Sequence of chain A:
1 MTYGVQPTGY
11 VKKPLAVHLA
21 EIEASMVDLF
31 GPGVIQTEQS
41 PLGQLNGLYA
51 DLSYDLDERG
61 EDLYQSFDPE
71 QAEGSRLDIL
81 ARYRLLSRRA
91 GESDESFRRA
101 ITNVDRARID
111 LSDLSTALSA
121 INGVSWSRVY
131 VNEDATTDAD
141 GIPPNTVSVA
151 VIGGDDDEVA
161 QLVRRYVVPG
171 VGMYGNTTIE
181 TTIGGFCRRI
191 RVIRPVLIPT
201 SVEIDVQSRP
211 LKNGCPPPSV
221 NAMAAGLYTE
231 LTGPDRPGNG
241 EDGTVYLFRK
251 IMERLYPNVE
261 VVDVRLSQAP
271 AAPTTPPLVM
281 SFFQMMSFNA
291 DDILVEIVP

Interface contacts:
Residue S75 in chain A interacts with residue T8 in chain B (closest heavy-atom distance 4.0 Å).
Residue G170 in chain A is in contact with residue E133 in chain B (closest heavy-atom distance 2.5 Å).
Residue R59 in chain A contacts residue Y10 in chain B (closest heavy-atom distance 3.4 Å).
Residue E73 in chain A interacts with residue P7 in chain B (closest heavy-atom distance 3.8 Å).
Residue R84 in chain A is in contact with residue D105 in chain B (closest heavy-atom distance 2.8 Å).
Residue G172 in chain A interacts with residue N145 in chain B (closest heavy-atom distance 3.8 Å).
Residue Y83 in chain A contacts residue Y83 in chain B (closest heavy-atom distance 3.7 Å).
Residue S66 in chain A interacts with residue Y64 in chain B (closest heavy-atom distance 3.6 Å).
Residue P169 in chain A interacts with residue E133 in chain B (closest heavy-atom distance 3.4 Å).
Residue S75 in chain A contacts residue P7 in chain B (closest heavy-atom distance 2.9 Å).
Residue R59 in chain A interacts with residue L56 in chain B (closest heavy-atom distance 3.6 Å).
Residue L52 in chain A interacts with residue Y49 in chain B (closest heavy-atom distance 3.3 Å).
Residue D62 in chain A contacts residue V5 in chain B (closest heavy-atom distance 4.0 Å).
Residue Y83 in chain A contacts residue R84 in chain B (closest heavy-atom distance 3.3 Å).
Residue L85 in chain A interacts with residue D105 in chain B (closest heavy-atom distance 3.1 Å).
Residue Y166 in chain A contacts residue R106 in chain B (closest heavy-atom distance 4.0 Å).
Residue Y49 in chain A is in contact with residue L45 in chain B (closest heavy-atom distance 3.2 Å).
Residue P144 in chain A is in contact with residue N145 in chain B (closest heavy-atom distance 4.0 Å).
Residue F186 in chain A is in contact with residue L111 in chain B (closest heavy-atom distance 3.5 Å).
Residue L45 in chain A interacts with residue F30 in chain B (closest heavy-atom distance 3.9 Å).
Residue G172 in chain A contacts residue E133 in chain B (closest heavy-atom distance 3.7 Å).
Residue P169 in chain A contacts residue L111 in chain B (closest heavy-atom distance 3.9 Å).
Residue R82 in chain A is in contact with residue E70 in chain B (closest heavy-atom distance 2.8 Å).
Residue P169 in chain A is in contact with residue I109 in chain B (closest heavy-atom distance 3.7 Å).
Residue V171 in chain A interacts with residue E133 in chain B (closest heavy-atom distance 2.5 Å).
Residue G170 in chain A is in contact with residue V131 in chain B (closest heavy-atom distance 3.9 Å).
Residue L48 in chain A contacts residue I22 in chain B (closest heavy-atom distance 3.6 Å).
Residue L48 in chain A contacts residue L29 in chain B (closest heavy-atom distance 3.9 Å).
Residue P41 in chain A interacts with residue F30 in chain B (closest heavy-atom distance 3.6 Å).
Residue R76 in chain A is in contact with residue F67 in chain B (closest heavy-atom distance 3.3 Å).
Residue L45 in chain A interacts with residue M26 in chain B (closest heavy-atom distance 3.8 Å).
Residue R76 in chain A interacts with residue Y64 in chain B (closest heavy-atom distance 3.2 Å).
Residue N145 in chain A is in contact with residue N145 in chain B (closest heavy-atom distance 3.8 Å).
Residue L85 in chain A is in contact with residue R84 in chain B (closest heavy-atom distance 3.2 Å).
Residue I79 in chain A contacts residue D68 in chain B (closest heavy-atom distance 3.6 Å).
Residue L63 in chain A interacts with residue L63 in chain B (closest heavy-atom distance 3.9 Å).
Residue L48 in chain A contacts residue M26 in chain B (closest heavy-atom distance 3.8 Å).
Residue L63 in chain A contacts residue G60 in chain B (closest heavy-atom distance 3.7 Å).
Residue L63 in chain A interacts with residue Y64 in chain B (closest heavy-atom distance 3.7 Å).
Residue I183 in chain A interacts with residue S112 in chain B (closest heavy-atom distance 3.2 Å).
Residue R59 in chain A contacts residue D57 in chain B (closest heavy-atom distance 3.4 Å).
Residue L48 in chain A contacts residue S25 in chain B (closest heavy-atom distance 3.5 Å).
Residue R164 in chain A is in contact with residue D110 in chain B (closest heavy-atom distance 3.3 Å).
Residue Y83 in chain A interacts with residue P69 in chain B (closest heavy-atom distance 3.4 Å).
Residue Y83 in chain A is in contact with residue D105 in chain B (closest heavy-atom distance 3.4 Å).
Residue L52 in chain A contacts residue I22 in chain B (closest heavy-atom distance 4.0 Å).
Residue G170 in chain A is in contact with residue N145 in chain B (closest heavy-atom distance 3.1 Å).
Residue Y83 in chain A is in contact with residue L80 in chain B (closest heavy-atom distance 3.4 Å).
Residue G170 in chain A is in contact with residue V171 in chain B (closest heavy-atom distance 3.8 Å).
Residue F67 in chain A contacts residue F67 in chain B (closest heavy-atom distance 3.3 Å).
Residue V168 in chain A is in contact with residue I109 in chain B (closest heavy-atom distance 3.6 Å).
Residue Q44 in chain A contacts residue L29 in chain B (closest heavy-atom distance 3.5 Å).
Residue Y49 in chain A is in contact with residue Y49 in chain B (closest heavy-atom distance 3.6 Å).
Residue R165 in chain A is in contact with residue R106 in chain B (closest heavy-atom distance 3.3 Å).
Residue F186 in chain A interacts with residue V131 in chain B (closest heavy-atom distance 3.5 Å).
Residue P169 in chain A is in contact with residue V171 in chain B (closest heavy-atom distance 3.2 Å).
Residue Y83 in chain A interacts with residue F67 in chain B (closest heavy-atom distance 2.9 Å).
Residue L63 in chain A interacts with residue V5 in chain B (closest heavy-atom distance 3.5 Å).
Residue V168 in chain A contacts residue V168 in chain B (closest heavy-atom distance 4.0 Å).
Residue P143 in chain A is in contact with residue A135 in chain B (closest heavy-atom distance 3.8 Å).

Sequence of chain B:
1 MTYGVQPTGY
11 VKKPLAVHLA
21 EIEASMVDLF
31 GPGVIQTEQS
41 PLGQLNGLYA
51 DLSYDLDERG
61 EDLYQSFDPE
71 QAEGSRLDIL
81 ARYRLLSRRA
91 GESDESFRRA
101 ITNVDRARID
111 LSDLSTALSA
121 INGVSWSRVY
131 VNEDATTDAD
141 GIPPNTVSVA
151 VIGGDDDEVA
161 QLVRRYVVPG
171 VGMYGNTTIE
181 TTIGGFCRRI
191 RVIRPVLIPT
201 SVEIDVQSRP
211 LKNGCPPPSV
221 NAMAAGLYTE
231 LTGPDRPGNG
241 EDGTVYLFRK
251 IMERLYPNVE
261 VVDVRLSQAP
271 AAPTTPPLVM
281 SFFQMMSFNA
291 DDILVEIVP

The following describes two proteins that form a bound complex.